Sequence of chain B:
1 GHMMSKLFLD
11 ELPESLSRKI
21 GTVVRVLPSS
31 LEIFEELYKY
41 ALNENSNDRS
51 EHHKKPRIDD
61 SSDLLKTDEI

This data describes a binding interaction between two proteins.

Contacts between the two chains:
Residue I33 in chain A contacts residue V23 in chain B (closest heavy-atom distance 4.2 Å).
Residue V23 in chain A contacts residue I33 in chain B (closest heavy-atom distance 4.2 Å).
Residue L31 in chain A is in contact with residue F34 in chain B (closest heavy-atom distance 3.6 Å).
Residue F34 in chain A is in contact with residue I20 in chain B (closest heavy-atom distance 3.5 Å).
Residue L27 in chain A interacts with residue L27 in chain B (closest heavy-atom distance 3.0 Å).
Residue Y38 in chain A contacts residue A41 in chain B (closest heavy-atom distance 4.9 Å).
Residue I20 in chain A contacts residue I33 in chain B (closest heavy-atom distance 4.4 Å).
Residue I33 in chain A interacts with residue L16 in chain B (closest heavy-atom distance 4.7 Å).
Residue F34 in chain A is in contact with residue F34 in chain B (closest heavy-atom distance 3.0 Å).
Residue N45 in chain A interacts with residue N45 in chain B (closest heavy-atom distance 3.2 Å).
Residue F8 in chain A interacts with residue L37 in chain B (closest heavy-atom distance 3.8 Å).
Residue L37 in chain A interacts with residue I20 in chain B (closest heavy-atom distance 4.3 Å).
Residue V26 in chain A interacts with residue L27 in chain B (closest heavy-atom distance 4.3 Å).
Residue A41 in chain A interacts with residue L42 in chain B (closest heavy-atom distance 4.1 Å).
Residue Y40 in chain A contacts residue P13 in chain B (closest heavy-atom distance 4.1 Å).
Residue F34 in chain A is in contact with residue V24 in chain B (closest heavy-atom distance 4.8 Å).
Residue L16 in chain A contacts residue I33 in chain B (closest heavy-atom distance 4.5 Å).
Residue K19 in chain A interacts with residue I33 in chain B (closest heavy-atom distance 3.6 Å).
Residue L27 in chain A contacts residue V23 in chain B (closest heavy-atom distance 3.9 Å).
Residue F34 in chain A is in contact with residue L31 in chain B (closest heavy-atom distance 3.6 Å).
Residue I33 in chain A is in contact with residue I20 in chain B (closest heavy-atom distance 3.5 Å).
Residue L27 in chain A interacts with residue V26 in chain B (closest heavy-atom distance 4.3 Å).
Residue Y38 in chain A is in contact with residue Y38 in chain B (closest heavy-atom distance 3.4 Å).
Residue P13 in chain A is in contact with residue Y40 in chain B (closest heavy-atom distance 4.9 Å).
Residue S30 in chain A interacts with residue V23 in chain B (closest heavy-atom distance 2.7 Å).
Residue L16 in chain A contacts residue L37 in chain B (closest heavy-atom distance 4.2 Å).
Residue I20 in chain A contacts residue F34 in chain B (closest heavy-atom distance 4.0 Å).
Residue Y38 in chain A interacts with residue L37 in chain B (closest heavy-atom distance 4.9 Å).
Residue L42 in chain A contacts residue A41 in chain B (closest heavy-atom distance 4.0 Å).
Residue I33 in chain A interacts with residue K19 in chain B (closest heavy-atom distance 4.7 Å).
Residue V23 in chain A interacts with residue F34 in chain B (closest heavy-atom distance 4.8 Å).
Residue N45 in chain A interacts with residue L42 in chain B (closest heavy-atom distance 3.3 Å).
Residue V24 in chain A contacts residue F34 in chain B (closest heavy-atom distance 4.6 Å).
Residue L12 in chain A contacts residue L37 in chain B (closest heavy-atom distance 4.1 Å).
Residue L37 in chain A is in contact with residue F8 in chain B (closest heavy-atom distance 3.4 Å).
Residue F8 in chain A interacts with residue F34 in chain B (closest heavy-atom distance 4.7 Å).
Residue A41 in chain A interacts with residue Y38 in chain B (closest heavy-atom distance 4.9 Å).
Residue I20 in chain A interacts with residue L37 in chain B (closest heavy-atom distance 3.8 Å).
Residue L37 in chain A contacts residue L12 in chain B (closest heavy-atom distance 4.2 Å).
Residue V23 in chain A is in contact with residue L27 in chain B (closest heavy-atom distance 4.0 Å).
Residue V23 in chain A contacts residue S30 in chain B (closest heavy-atom distance 2.8 Å).

Sequence of chain A:
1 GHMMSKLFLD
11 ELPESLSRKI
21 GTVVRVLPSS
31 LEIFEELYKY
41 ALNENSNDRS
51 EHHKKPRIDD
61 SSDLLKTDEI